The following describes two proteins that form a bound complex.

Sequence of chain A:
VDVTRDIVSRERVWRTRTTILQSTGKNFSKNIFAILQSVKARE

Sequence of chain B:
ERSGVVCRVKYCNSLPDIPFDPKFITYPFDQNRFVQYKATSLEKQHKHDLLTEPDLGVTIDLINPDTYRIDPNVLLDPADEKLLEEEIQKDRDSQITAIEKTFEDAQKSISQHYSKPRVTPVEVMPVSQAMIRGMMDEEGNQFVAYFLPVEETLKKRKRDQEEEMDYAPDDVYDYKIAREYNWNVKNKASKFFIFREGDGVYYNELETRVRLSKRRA

Interface contacts:
Residue F48 in chain B contacts residue R229 in chain A (closest heavy-atom distance 2.7 Å).
Residue I49 in chain B contacts residue R227 in chain A (closest heavy-atom distance 3.2 Å).
Residue T50 in chain B contacts residue E228 in chain A (closest heavy-atom distance 4.8 Å).
Residue K47 in chain B interacts with residue R229 in chain A (closest heavy-atom distance 4.1 Å).
Residue I49 in chain B contacts residue E228 in chain A (closest heavy-atom distance 4.1 Å).
Residue D45 in chain B is in contact with residue R232 in chain A (closest heavy-atom distance 4.8 Å).
Residue F48 in chain B interacts with residue R227 in chain A (closest heavy-atom distance 3.6 Å).
Residue T50 in chain B contacts residue R227 in chain A (closest heavy-atom distance 2.7 Å).
Residue I49 in chain B is in contact with residue R229 in chain A (closest heavy-atom distance 4.7 Å).
Residue F48 in chain B is in contact with residue E228 in chain A (closest heavy-atom distance 3.1 Å).